Sequence of protein 2:
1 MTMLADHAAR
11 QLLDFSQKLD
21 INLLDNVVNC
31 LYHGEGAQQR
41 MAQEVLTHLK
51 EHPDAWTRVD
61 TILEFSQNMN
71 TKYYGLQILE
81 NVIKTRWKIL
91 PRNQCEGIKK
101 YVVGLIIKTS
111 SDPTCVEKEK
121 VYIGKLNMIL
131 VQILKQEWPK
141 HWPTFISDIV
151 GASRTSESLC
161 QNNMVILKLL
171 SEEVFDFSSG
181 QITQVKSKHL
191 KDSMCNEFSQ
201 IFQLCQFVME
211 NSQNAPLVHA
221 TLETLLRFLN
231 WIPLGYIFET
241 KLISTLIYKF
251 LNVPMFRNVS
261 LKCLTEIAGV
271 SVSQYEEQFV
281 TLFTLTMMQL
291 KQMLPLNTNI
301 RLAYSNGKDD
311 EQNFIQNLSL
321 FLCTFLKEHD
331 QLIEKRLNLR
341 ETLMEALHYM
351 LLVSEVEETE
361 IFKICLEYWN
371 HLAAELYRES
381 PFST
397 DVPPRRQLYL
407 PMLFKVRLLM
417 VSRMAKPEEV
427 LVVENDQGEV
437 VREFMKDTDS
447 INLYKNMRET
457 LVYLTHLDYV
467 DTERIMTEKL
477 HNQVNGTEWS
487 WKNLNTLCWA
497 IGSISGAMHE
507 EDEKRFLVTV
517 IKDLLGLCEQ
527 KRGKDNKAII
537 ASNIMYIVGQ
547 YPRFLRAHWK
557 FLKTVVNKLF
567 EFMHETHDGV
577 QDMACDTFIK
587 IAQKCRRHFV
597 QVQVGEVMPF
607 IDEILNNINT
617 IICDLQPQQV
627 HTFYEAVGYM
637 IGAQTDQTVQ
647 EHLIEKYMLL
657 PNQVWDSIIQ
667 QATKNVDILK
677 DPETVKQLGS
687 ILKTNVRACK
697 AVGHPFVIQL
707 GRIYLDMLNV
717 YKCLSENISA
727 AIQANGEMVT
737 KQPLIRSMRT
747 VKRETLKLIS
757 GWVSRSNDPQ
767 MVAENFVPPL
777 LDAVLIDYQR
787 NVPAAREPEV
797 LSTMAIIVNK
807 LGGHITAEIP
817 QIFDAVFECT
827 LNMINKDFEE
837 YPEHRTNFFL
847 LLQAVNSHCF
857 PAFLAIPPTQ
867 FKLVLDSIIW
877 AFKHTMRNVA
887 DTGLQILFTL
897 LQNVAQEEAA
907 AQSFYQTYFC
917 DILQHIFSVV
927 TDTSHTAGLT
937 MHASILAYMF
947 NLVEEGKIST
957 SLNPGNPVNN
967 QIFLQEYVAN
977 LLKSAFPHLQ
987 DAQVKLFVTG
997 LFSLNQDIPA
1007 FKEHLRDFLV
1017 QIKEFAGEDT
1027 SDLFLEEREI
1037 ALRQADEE

Sequence of protein 1:
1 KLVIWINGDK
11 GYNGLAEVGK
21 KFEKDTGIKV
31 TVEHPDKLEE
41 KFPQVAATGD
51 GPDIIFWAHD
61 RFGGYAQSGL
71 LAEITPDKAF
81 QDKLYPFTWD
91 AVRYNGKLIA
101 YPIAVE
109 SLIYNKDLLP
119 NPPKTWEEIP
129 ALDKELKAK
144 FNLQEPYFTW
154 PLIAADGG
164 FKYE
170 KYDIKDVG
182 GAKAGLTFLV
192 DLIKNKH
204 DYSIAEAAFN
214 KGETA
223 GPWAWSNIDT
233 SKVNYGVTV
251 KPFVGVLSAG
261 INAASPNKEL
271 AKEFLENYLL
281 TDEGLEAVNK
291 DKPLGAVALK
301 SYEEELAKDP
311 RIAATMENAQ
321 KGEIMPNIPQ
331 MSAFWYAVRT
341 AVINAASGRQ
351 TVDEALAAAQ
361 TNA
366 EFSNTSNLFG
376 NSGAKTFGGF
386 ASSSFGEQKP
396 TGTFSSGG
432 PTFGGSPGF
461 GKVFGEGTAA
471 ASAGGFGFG

Interface contacts:
Residue A861 in protein 2 interacts with residue P395 in protein 1 (closest heavy-atom distance 3.3 Å).
Residue A726 in protein 2 contacts residue N369 in protein 1 (closest heavy-atom distance 3.3 Å).
Residue V672 in protein 2 contacts residue F374 in protein 1 (closest heavy-atom distance 3.2 Å).
Residue P816 in protein 2 contacts residue F390 in protein 1 (closest heavy-atom distance 2.9 Å).
Residue F910 in protein 2 contacts residue F399 in protein 1 (closest heavy-atom distance 3.4 Å).
Residue I149 in protein 2 interacts with residue F476 in protein 1 (closest heavy-atom distance 3.3 Å).
Residue D872 in protein 2 interacts with residue F434 in protein 1 (closest heavy-atom distance 3.5 Å).
Residue S909 in protein 2 interacts with residue F399 in protein 1 (closest heavy-atom distance 3.1 Å).
Residue Q94 in protein 2 contacts residue F464 in protein 1 (closest heavy-atom distance 2.6 Å).
Residue N715 in protein 2 contacts residue S377 in protein 1 (closest heavy-atom distance 3.2 Å).
Residue D820 in protein 2 interacts with residue S389 in protein 1 (closest heavy-atom distance 2.6 Å).
Residue N731 in protein 2 interacts with residue Q67 in protein 1 (closest heavy-atom distance 3.5 Å).
Residue S924 in protein 2 contacts residue P438 in protein 1 (closest heavy-atom distance 3.5 Å).
Residue Q729 in protein 2 is in contact with residue S68 in protein 1 (closest heavy-atom distance 2.5 Å).
Residue G104 in protein 2 interacts with residue A469 in protein 1 (closest heavy-atom distance 3.2 Å).
Residue Q920 in protein 2 interacts with residue P438 in protein 1 (closest heavy-atom distance 3.4 Å).
Residue D148 in protein 2 contacts residue G477 in protein 1 (closest heavy-atom distance 3.2 Å).
Residue S924 in protein 2 is in contact with residue F440 in protein 1 (closest heavy-atom distance 3.5 Å).
Residue N715 in protein 2 is in contact with residue F374 in protein 1 (closest heavy-atom distance 3.1 Å).
Residue P864 in protein 2 is in contact with residue F399 in protein 1 (closest heavy-atom distance 3.5 Å).
Residue N723 in protein 2 interacts with residue T370 in protein 1 (closest heavy-atom distance 2.3 Å).
Residue P863 in protein 2 contacts residue E392 in protein 1 (closest heavy-atom distance 3.5 Å).
Residue Q866 in protein 2 contacts residue S389 in protein 1 (closest heavy-atom distance 3.4 Å).
Residue K100 in protein 2 contacts residue A469 in protein 1 (closest heavy-atom distance 3.4 Å).
Residue N93 in protein 2 is in contact with residue V463 in protein 1 (closest heavy-atom distance 3.4 Å).
Residue H921 in protein 2 is in contact with residue G436 in protein 1 (closest heavy-atom distance 3.0 Å).
Residue V672 in protein 2 contacts residue N372 in protein 1 (closest heavy-atom distance 3.5 Å).
Residue D820 in protein 2 contacts residue S388 in protein 1 (closest heavy-atom distance 3.3 Å).
Residue F819 in protein 2 contacts residue F390 in protein 1 (closest heavy-atom distance 3.6 Å).
Residue W56 in protein 2 interacts with residue F464 in protein 1 (closest heavy-atom distance 3.2 Å).
Residue Y101 in protein 2 interacts with residue A469 in protein 1 (closest heavy-atom distance 3.6 Å).
Residue K676 in protein 2 contacts residue F367 in protein 1 (closest heavy-atom distance 3.5 Å).
Residue S924 in protein 2 interacts with residue G439 in protein 1 (closest heavy-atom distance 3.5 Å).
Residue T913 in protein 2 contacts residue S400 in protein 1 (closest heavy-atom distance 3.5 Å).
Residue W876 in protein 2 interacts with residue F434 in protein 1 (closest heavy-atom distance 3.6 Å).
Residue D820 in protein 2 is in contact with residue F390 in protein 1 (closest heavy-atom distance 3.4 Å).
Residue H921 in protein 2 contacts residue P438 in protein 1 (closest heavy-atom distance 3.2 Å).
Residue A726 in protein 2 is in contact with residue T370 in protein 1 (closest heavy-atom distance 3.5 Å).
Residue F867 in protein 2 interacts with residue F399 in protein 1 (closest heavy-atom distance 3.5 Å).
Residue A727 in protein 2 interacts with residue F367 in protein 1 (closest heavy-atom distance 3.5 Å).
Residue I107 in protein 2 interacts with residue F476 in protein 1 (closest heavy-atom distance 3.4 Å).
Residue E64 in protein 2 contacts residue E466 in protein 1 (closest heavy-atom distance 3.4 Å).
Residue D872 in protein 2 interacts with residue G435 in protein 1 (closest heavy-atom distance 3.2 Å).
Residue Q920 in protein 2 is in contact with residue F440 in protein 1 (closest heavy-atom distance 3.6 Å).
Residue H921 in protein 2 is in contact with residue S437 in protein 1 (closest heavy-atom distance 3.5 Å).
Residue D60 in protein 2 contacts residue F464 in protein 1 (closest heavy-atom distance 3.2 Å).
Residue A152 in protein 2 interacts with residue F476 in protein 1 (closest heavy-atom distance 3.3 Å).
Residue E722 in protein 2 is in contact with residue S371 in protein 1 (closest heavy-atom distance 3.6 Å).
Residue D148 in protein 2 is in contact with residue F476 in protein 1 (closest heavy-atom distance 3.6 Å).
Residue I862 in protein 2 contacts residue P395 in protein 1 (closest heavy-atom distance 3.1 Å).
Residue K100 in protein 2 contacts residue A473 in protein 1 (closest heavy-atom distance 2.8 Å).
Residue L860 in protein 2 contacts residue P395 in protein 1 (closest heavy-atom distance 3.1 Å).
Residue P864 in protein 2 contacts residue T398 in protein 1 (closest heavy-atom distance 3.1 Å).
Residue L869 in protein 2 interacts with residue F434 in protein 1 (closest heavy-atom distance 3.5 Å).
Residue Q94 in protein 2 interacts with residue K462 in protein 1 (closest heavy-atom distance 2.8 Å).
Residue N723 in protein 2 contacts residue S371 in protein 1 (closest heavy-atom distance 2.8 Å).
Residue Q94 in protein 2 interacts with residue V463 in protein 1 (closest heavy-atom distance 3.3 Å).
Residue K676 in protein 2 contacts residue T370 in protein 1 (closest heavy-atom distance 3.6 Å).
Residue G97 in protein 2 contacts residue V463 in protein 1 (closest heavy-atom distance 3.6 Å).
Residue L827 in protein 2 is in contact with residue F434 in protein 1 (closest heavy-atom distance 3.5 Å).

This data describes a binding interaction between two proteins.